This data describes a binding interaction between two proteins.

Sequence of chain B:
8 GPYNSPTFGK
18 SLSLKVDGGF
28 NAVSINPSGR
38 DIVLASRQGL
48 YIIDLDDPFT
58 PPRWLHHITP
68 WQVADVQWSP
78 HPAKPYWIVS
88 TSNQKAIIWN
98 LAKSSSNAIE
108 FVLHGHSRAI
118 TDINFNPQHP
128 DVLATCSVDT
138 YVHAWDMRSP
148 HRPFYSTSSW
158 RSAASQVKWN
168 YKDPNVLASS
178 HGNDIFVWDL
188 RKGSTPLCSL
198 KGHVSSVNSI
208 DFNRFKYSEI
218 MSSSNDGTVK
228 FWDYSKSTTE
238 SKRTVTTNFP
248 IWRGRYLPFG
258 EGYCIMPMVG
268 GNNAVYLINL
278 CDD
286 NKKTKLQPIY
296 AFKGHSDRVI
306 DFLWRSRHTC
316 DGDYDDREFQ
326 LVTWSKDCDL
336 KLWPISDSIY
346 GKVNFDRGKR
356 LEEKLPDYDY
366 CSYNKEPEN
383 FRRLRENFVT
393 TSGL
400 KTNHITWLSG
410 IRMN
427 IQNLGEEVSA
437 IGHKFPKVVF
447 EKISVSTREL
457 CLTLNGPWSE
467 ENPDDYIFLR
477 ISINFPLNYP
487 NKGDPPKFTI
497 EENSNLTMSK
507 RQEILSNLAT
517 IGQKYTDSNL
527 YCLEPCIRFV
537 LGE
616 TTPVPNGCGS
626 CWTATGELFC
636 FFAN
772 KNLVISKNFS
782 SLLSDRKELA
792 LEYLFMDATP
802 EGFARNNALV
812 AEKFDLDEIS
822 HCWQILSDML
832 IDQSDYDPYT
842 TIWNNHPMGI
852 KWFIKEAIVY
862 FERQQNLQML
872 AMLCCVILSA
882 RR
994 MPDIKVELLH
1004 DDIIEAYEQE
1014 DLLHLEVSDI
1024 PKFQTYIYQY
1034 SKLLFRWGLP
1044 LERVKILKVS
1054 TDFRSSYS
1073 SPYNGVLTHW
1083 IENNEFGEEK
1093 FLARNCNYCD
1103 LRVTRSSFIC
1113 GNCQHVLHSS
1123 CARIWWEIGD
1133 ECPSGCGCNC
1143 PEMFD

Sequence of chain A:
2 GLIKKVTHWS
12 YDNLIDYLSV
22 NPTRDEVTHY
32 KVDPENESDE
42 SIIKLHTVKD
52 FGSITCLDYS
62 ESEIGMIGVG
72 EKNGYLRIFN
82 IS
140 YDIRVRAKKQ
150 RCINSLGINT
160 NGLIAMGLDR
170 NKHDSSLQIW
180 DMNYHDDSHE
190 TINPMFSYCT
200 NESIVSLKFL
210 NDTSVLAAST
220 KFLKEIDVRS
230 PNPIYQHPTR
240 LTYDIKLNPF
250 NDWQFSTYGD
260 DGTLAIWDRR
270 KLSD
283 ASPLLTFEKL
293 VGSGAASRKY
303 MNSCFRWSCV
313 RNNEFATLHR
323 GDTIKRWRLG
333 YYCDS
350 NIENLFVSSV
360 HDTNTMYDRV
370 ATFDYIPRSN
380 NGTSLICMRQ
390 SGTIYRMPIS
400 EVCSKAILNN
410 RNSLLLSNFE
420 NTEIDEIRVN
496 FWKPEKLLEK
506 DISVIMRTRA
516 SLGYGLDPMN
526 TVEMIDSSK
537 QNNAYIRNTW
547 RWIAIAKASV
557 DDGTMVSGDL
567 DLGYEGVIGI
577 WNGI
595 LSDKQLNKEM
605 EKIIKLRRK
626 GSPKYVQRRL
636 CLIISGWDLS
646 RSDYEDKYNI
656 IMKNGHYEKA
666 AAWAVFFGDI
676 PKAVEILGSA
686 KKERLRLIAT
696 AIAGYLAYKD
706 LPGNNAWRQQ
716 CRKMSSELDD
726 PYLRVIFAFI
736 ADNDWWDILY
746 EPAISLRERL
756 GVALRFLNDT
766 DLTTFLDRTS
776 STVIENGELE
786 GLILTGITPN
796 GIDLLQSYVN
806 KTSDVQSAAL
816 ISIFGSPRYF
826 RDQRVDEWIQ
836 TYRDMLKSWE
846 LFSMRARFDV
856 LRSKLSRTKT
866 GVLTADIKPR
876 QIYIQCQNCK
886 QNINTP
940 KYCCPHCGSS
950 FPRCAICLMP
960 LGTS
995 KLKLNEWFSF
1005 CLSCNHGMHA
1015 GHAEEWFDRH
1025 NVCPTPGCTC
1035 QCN

Residue-level contacts at the interface:
Residue S848 in chain A interacts with residue I1130 in chain B (closest heavy-atom distance 3.3 Å).
Residue P951 in chain A contacts residue P1074 in chain B (closest heavy-atom distance 3.3 Å).
Residue N1009 in chain A is in contact with residue L1079 in chain B (closest heavy-atom distance 3.4 Å).
Residue C1036 in chain A interacts with residue S1108 in chain B (closest heavy-atom distance 3.3 Å).
Residue V855 in chain A interacts with residue C1134 in chain B (closest heavy-atom distance 3.5 Å).
Residue H1024 in chain A interacts with residue K1048 in chain B (closest heavy-atom distance 3.4 Å).
Residue S1003 in chain A interacts with residue S1108 in chain B (closest heavy-atom distance 2.6 Å).
Residue R875 in chain A contacts residue N1114 in chain B (closest heavy-atom distance 2.9 Å).
Residue A954 in chain A is in contact with residue V1047 in chain B (closest heavy-atom distance 3.3 Å).
Residue C1005 in chain A interacts with residue S1108 in chain B (closest heavy-atom distance 3.5 Å).
Residue R850 in chain A interacts with residue Y1100 in chain B (closest heavy-atom distance 3.4 Å).
Residue F1004 in chain A contacts residue S1109 in chain B (closest heavy-atom distance 2.9 Å).
Residue C1036 in chain A interacts with residue R1107 in chain B (closest heavy-atom distance 3.5 Å).
Residue E1018 in chain A contacts residue R1125 in chain B (closest heavy-atom distance 2.8 Å).
Residue S1003 in chain A is in contact with residue S1109 in chain B (closest heavy-atom distance 3.3 Å).
Residue R875 in chain A contacts residue N1085 in chain B (closest heavy-atom distance 3.4 Å).
Residue Q880 in chain A contacts residue V1078 in chain B (closest heavy-atom distance 3.4 Å).
Residue S963 in chain A contacts residue D1147 in chain B (closest heavy-atom distance 3.5 Å).
Residue Q880 in chain A is in contact with residue L1079 in chain B (closest heavy-atom distance 3.1 Å).
Residue W1001 in chain A interacts with residue F1110 in chain B (closest heavy-atom distance 3.5 Å).
Residue Q882 in chain A contacts residue G1077 in chain B (closest heavy-atom distance 3.3 Å).
Residue Q876 in chain A is in contact with residue A1095 in chain B (closest heavy-atom distance 2.4 Å).
Residue L1006 in chain A contacts residue T1080 in chain B (closest heavy-atom distance 3.3 Å).
Residue P951 in chain A interacts with residue N1076 in chain B (closest heavy-atom distance 3.4 Å).
Residue K873 in chain A interacts with residue N1099 in chain B (closest heavy-atom distance 3.3 Å).
Residue Q876 in chain A contacts residue N1097 in chain B (closest heavy-atom distance 3.0 Å).
Residue Q1035 in chain A interacts with residue R1107 in chain B (closest heavy-atom distance 3.3 Å).
Residue Y878 in chain A interacts with residue H1081 in chain B (closest heavy-atom distance 2.9 Å).
Residue Q880 in chain A contacts residue H1081 in chain B (closest heavy-atom distance 3.2 Å).
Residue P891 in chain A is in contact with residue N1114 in chain B (closest heavy-atom distance 3.0 Å).
Residue G961 in chain A is in contact with residue D1147 in chain B (closest heavy-atom distance 3.5 Å).
Residue R875 in chain A interacts with residue Q1116 in chain B (closest heavy-atom distance 3.3 Å).
Residue P1028 in chain A contacts residue V1047 in chain B (closest heavy-atom distance 3.4 Å).
Residue Q876 in chain A is in contact with residue H1117 in chain B (closest heavy-atom distance 3.3 Å).
Residue S858 in chain A interacts with residue G1137 in chain B (closest heavy-atom distance 2.4 Å).
Residue T1029 in chain A interacts with residue K1051 in chain B (closest heavy-atom distance 2.7 Å).
Residue L1006 in chain A interacts with residue S1109 in chain B (closest heavy-atom distance 3.3 Å).
Residue C1027 in chain A interacts with residue K1051 in chain B (closest heavy-atom distance 2.5 Å).
Residue I877 in chain A is in contact with residue H1081 in chain B (closest heavy-atom distance 3.3 Å).
Residue S1007 in chain A interacts with residue T1106 in chain B (closest heavy-atom distance 3.0 Å).
Residue Q876 in chain A interacts with residue Q1116 in chain B (closest heavy-atom distance 2.7 Å).
Residue F847 in chain A contacts residue Y1100 in chain B (closest heavy-atom distance 3.4 Å).
Residue I872 in chain A interacts with residue G1137 in chain B (closest heavy-atom distance 3.4 Å).
Residue C881 in chain A contacts residue G1077 in chain B (closest heavy-atom distance 2.9 Å).
Residue K873 in chain A contacts residue H1117 in chain B (closest heavy-atom distance 3.1 Å).
Residue H1010 in chain A contacts residue Y1075 in chain B (closest heavy-atom distance 3.2 Å).
Residue S848 in chain A contacts residue Y1100 in chain B (closest heavy-atom distance 3.4 Å).
Residue K873 in chain A contacts residue L1094 in chain B (closest heavy-atom distance 2.7 Å).
Residue R952 in chain A is in contact with residue P1074 in chain B (closest heavy-atom distance 3.0 Å).
Residue R850 in chain A interacts with residue N1099 in chain B (closest heavy-atom distance 2.7 Å).
Residue I877 in chain A is in contact with residue Q1116 in chain B (closest heavy-atom distance 3.2 Å).
Residue N889 in chain A interacts with residue G1113 in chain B (closest heavy-atom distance 3.4 Å).
Residue R1023 in chain A is in contact with residue K1048 in chain B (closest heavy-atom distance 3.5 Å).
Residue R952 in chain A is in contact with residue Y1075 in chain B (closest heavy-atom distance 3.2 Å).
Residue Q876 in chain A contacts residue I1083 in chain B (closest heavy-atom distance 2.7 Å).
Residue E1000 in chain A contacts residue F1146 in chain B (closest heavy-atom distance 3.4 Å).
Residue K842 in chain A interacts with residue D1102 in chain B (closest heavy-atom distance 3.2 Å).
Residue Q876 in chain A contacts residue V1118 in chain B (closest heavy-atom distance 3.0 Å).
Residue Q876 in chain A contacts residue N1099 in chain B (closest heavy-atom distance 2.9 Å).
Residue C1032 in chain A is in contact with residue K1051 in chain B (closest heavy-atom distance 2.7 Å).